Interface contacts:
Residue F29 in chain B is in contact with residue G29 in chain A (closest heavy-atom distance 3.1 Å).
Residue G19 in chain B interacts with residue G17 in chain A (closest heavy-atom distance 3.2 Å).
Residue P35 in chain B is in contact with residue G35 in chain A (closest heavy-atom distance 3.0 Å).
Residue D14 in chain B contacts residue G14 in chain A (closest heavy-atom distance 2.9 Å).
Residue G28 in chain B interacts with residue G26 in chain A (closest heavy-atom distance 3.2 Å).
Residue P2 in chain B interacts with residue G2 in chain A (closest heavy-atom distance 2.9 Å).
Residue G16 in chain B interacts with residue G14 in chain A (closest heavy-atom distance 3.2 Å).
Residue A20 in chain B interacts with residue P19 in chain A (closest heavy-atom distance 3.5 Å).
Residue K9 in chain B contacts residue K7 in chain A (closest heavy-atom distance 3.5 Å).
Residue G7 in chain B contacts residue G5 in chain A (closest heavy-atom distance 3.1 Å).
Residue G31 in chain B is in contact with residue G29 in chain A (closest heavy-atom distance 3.1 Å).
Residue P17 in chain B is in contact with residue P16 in chain A (closest heavy-atom distance 3.3 Å).
Residue Q23 in chain B interacts with residue G23 in chain A (closest heavy-atom distance 2.9 Å).
Residue D11 in chain B contacts residue G11 in chain A (closest heavy-atom distance 2.9 Å).
Residue G10 in chain B interacts with residue P9 in chain A (closest heavy-atom distance 3.4 Å).
Residue D44 in chain B interacts with residue K40 in chain A (closest heavy-atom distance 3.1 Å).
Residue A20 in chain B contacts residue G20 in chain A (closest heavy-atom distance 2.8 Å).
Residue P5 in chain B contacts residue G5 in chain A (closest heavy-atom distance 2.8 Å).
Residue P32 in chain B is in contact with residue G29 in chain A (closest heavy-atom distance 3.5 Å).
Residue P32 in chain B is in contact with residue G32 in chain A (closest heavy-atom distance 2.9 Å).
Residue G34 in chain B contacts residue G32 in chain A (closest heavy-atom distance 3.0 Å).
Residue P38 in chain B is in contact with residue G38 in chain A (closest heavy-atom distance 2.9 Å).
Residue A24 in chain B is in contact with residue R22 in chain A (closest heavy-atom distance 2.8 Å).
Residue G37 in chain B contacts residue G35 in chain A (closest heavy-atom distance 3.2 Å).
Residue G16 in chain B interacts with residue D15 in chain A (closest heavy-atom distance 3.4 Å).
Residue G40 in chain B interacts with residue G38 in chain A (closest heavy-atom distance 3.4 Å).
Residue K39 in chain B interacts with residue K37 in chain A (closest heavy-atom distance 2.8 Å).
Residue G34 in chain B contacts residue P33 in chain A (closest heavy-atom distance 3.3 Å).
Residue G46 in chain B is in contact with residue D45 in chain A (closest heavy-atom distance 3.4 Å).
Residue P5 in chain B interacts with residue P4 in chain A (closest heavy-atom distance 3.3 Å).
Residue G22 in chain B contacts residue A21 in chain A (closest heavy-atom distance 3.5 Å).
Residue G13 in chain B interacts with residue G11 in chain A (closest heavy-atom distance 3.4 Å).
Residue Q23 in chain B interacts with residue R22 in chain A (closest heavy-atom distance 3.4 Å).
Residue D14 in chain B is in contact with residue K10 in chain A (closest heavy-atom distance 2.9 Å).
Residue G4 in chain B is in contact with residue G2 in chain A (closest heavy-atom distance 3.1 Å).
Residue G43 in chain B is in contact with residue G41 in chain A (closest heavy-atom distance 3.3 Å).
Residue G43 in chain B contacts residue D42 in chain A (closest heavy-atom distance 3.2 Å).
Residue D41 in chain B contacts residue K40 in chain A (closest heavy-atom distance 3.5 Å).
Residue G25 in chain B interacts with residue G23 in chain A (closest heavy-atom distance 3.3 Å).
Residue V26 in chain B contacts residue G26 in chain A (closest heavy-atom distance 2.8 Å).
Residue G46 in chain B interacts with residue G44 in chain A (closest heavy-atom distance 3.5 Å).
Residue D41 in chain B contacts residue G41 in chain A (closest heavy-atom distance 2.8 Å).
Residue G22 in chain B is in contact with residue G20 in chain A (closest heavy-atom distance 3.4 Å).
Residue P8 in chain B contacts residue G8 in chain A (closest heavy-atom distance 2.9 Å).
Residue G28 in chain B contacts residue V27 in chain A (closest heavy-atom distance 3.5 Å).
Residue P35 in chain B interacts with residue P34 in chain A (closest heavy-atom distance 3.2 Å).
Residue D44 in chain B interacts with residue G44 in chain A (closest heavy-atom distance 2.8 Å).
Residue P12 in chain B is in contact with residue K10 in chain A (closest heavy-atom distance 3.4 Å).
Residue G40 in chain B contacts residue P39 in chain A (closest heavy-atom distance 3.4 Å).
Residue D14 in chain B interacts with residue P13 in chain A (closest heavy-atom distance 3.4 Å).
Residue P38 in chain B interacts with residue K37 in chain A (closest heavy-atom distance 3.3 Å).
Residue G25 in chain B is in contact with residue Q24 in chain A (closest heavy-atom distance 3.4 Å).
Residue G19 in chain B is in contact with residue P18 in chain A (closest heavy-atom distance 3.4 Å).
Residue G10 in chain B is in contact with residue G8 in chain A (closest heavy-atom distance 3.3 Å).
Residue P17 in chain B contacts residue G17 in chain A (closest heavy-atom distance 2.9 Å).
Residue V26 in chain B contacts residue A25 in chain A (closest heavy-atom distance 3.5 Å).
Residue P8 in chain B interacts with residue K7 in chain A (closest heavy-atom distance 3.3 Å).
Residue D41 in chain B interacts with residue K37 in chain A (closest heavy-atom distance 2.8 Å).
Residue D11 in chain B is in contact with residue K7 in chain A (closest heavy-atom distance 2.8 Å).
Residue G4 in chain B is in contact with residue P3 in chain A (closest heavy-atom distance 3.3 Å).

Sequence of chain A:
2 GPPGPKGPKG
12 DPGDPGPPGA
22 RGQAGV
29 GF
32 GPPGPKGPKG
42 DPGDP

Sequence of chain B:
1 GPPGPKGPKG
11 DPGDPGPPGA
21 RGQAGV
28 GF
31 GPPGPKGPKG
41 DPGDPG

These two protein chains interact to form a complex.